Sequence of protein 1:
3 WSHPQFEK

This data describes a binding interaction between two proteins.

Sequence of protein 2:
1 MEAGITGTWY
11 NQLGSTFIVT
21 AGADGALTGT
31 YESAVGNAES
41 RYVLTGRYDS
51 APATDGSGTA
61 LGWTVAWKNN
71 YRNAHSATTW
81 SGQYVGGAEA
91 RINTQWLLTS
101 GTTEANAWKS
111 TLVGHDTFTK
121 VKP

Contacts between the two chains:
Residue W108 in protein 2 is in contact with residue F8 in protein 1 (closest heavy-atom distance 3.3 Å).
Residue W108 in protein 2 contacts residue H5 in protein 1 (closest heavy-atom distance 3.7 Å).
Residue W108 in protein 2 contacts residue S4 in protein 1 (closest heavy-atom distance 3.7 Å).
Residue W108 in protein 2 interacts with residue W3 in protein 1 (closest heavy-atom distance 3.5 Å).
Residue K109 in protein 2 is in contact with residue W3 in protein 1 (closest heavy-atom distance 2.9 Å).